This data describes a binding interaction between two proteins.

Sequence of chain B:
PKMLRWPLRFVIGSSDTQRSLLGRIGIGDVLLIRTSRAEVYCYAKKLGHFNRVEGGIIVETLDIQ

Sequence of chain A:
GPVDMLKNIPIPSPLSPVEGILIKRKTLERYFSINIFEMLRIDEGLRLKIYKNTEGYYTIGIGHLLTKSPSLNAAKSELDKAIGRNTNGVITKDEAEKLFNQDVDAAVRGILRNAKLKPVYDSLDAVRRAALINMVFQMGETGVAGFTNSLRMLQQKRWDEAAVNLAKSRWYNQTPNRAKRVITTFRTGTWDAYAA

Interface contacts:
Residue P2 in chain A contacts residue R56 in chain B (closest heavy-atom distance 3.9 Å).
Residue K24 in chain A contacts residue V34 in chain B (closest heavy-atom distance 4.9 Å).
Residue G20 in chain A interacts with residue R38 in chain B (closest heavy-atom distance 2.4 Å).
Residue L22 in chain A interacts with residue L25 in chain B (closest heavy-atom distance 4.0 Å).
Residue I23 in chain A contacts residue L36 in chain B (closest heavy-atom distance 3.6 Å).
Residue I21 in chain A interacts with residue L35 in chain B (closest heavy-atom distance 3.4 Å).
Residue I21 in chain A contacts residue V34 in chain B (closest heavy-atom distance 3.3 Å).
Residue E19 in chain A contacts residue L25 in chain B (closest heavy-atom distance 3.6 Å).
Residue I21 in chain A is in contact with residue R38 in chain B (closest heavy-atom distance 3.9 Å).
Residue L22 in chain A contacts residue L35 in chain B (closest heavy-atom distance 3.8 Å).
Residue L22 in chain A interacts with residue I29 in chain B (closest heavy-atom distance 4.1 Å).
Residue L15 in chain A interacts with residue L36 in chain B (closest heavy-atom distance 4.0 Å).
Residue L22 in chain A interacts with residue D33 in chain B (closest heavy-atom distance 3.3 Å).
Residue L22 in chain A contacts residue R28 in chain B (closest heavy-atom distance 4.3 Å).
Residue V18 in chain A contacts residue L25 in chain B (closest heavy-atom distance 3.9 Å).
Residue I21 in chain A interacts with residue L25 in chain B (closest heavy-atom distance 3.4 Å).
Residue G20 in chain A contacts residue L36 in chain B (closest heavy-atom distance 3.7 Å).
Residue K24 in chain A is in contact with residue I29 in chain B (closest heavy-atom distance 4.3 Å).
Residue K24 in chain A contacts residue R28 in chain B (closest heavy-atom distance 2.5 Å).
Residue I21 in chain A is in contact with residue T21 in chain B (closest heavy-atom distance 3.1 Å).
Residue K24 in chain A interacts with residue G30 in chain B (closest heavy-atom distance 4.0 Å).
Residue R25 in chain A interacts with residue D33 in chain B (closest heavy-atom distance 3.0 Å).
Residue V18 in chain A is in contact with residue R28 in chain B (closest heavy-atom distance 4.7 Å).
Residue R25 in chain A contacts residue I31 in chain B (closest heavy-atom distance 3.4 Å).
Residue K24 in chain A interacts with residue D33 in chain B (closest heavy-atom distance 2.5 Å).
Residue L22 in chain A interacts with residue L36 in chain B (closest heavy-atom distance 4.9 Å).
Residue I9 in chain A interacts with residue V34 in chain B (closest heavy-atom distance 4.0 Å).
Residue P2 in chain A contacts residue V57 in chain B (closest heavy-atom distance 4.8 Å).
Residue L28 in chain A interacts with residue V34 in chain B (closest heavy-atom distance 3.5 Å).
Residue L28 in chain A contacts residue G32 in chain B (closest heavy-atom distance 3.3 Å).
Residue I23 in chain A is in contact with residue D33 in chain B (closest heavy-atom distance 3.3 Å).
Residue L22 in chain A is in contact with residue V34 in chain B (closest heavy-atom distance 3.5 Å).
Residue K24 in chain A is in contact with residue G32 in chain B (closest heavy-atom distance 4.7 Å).
Residue P17 in chain A interacts with residue L36 in chain B (closest heavy-atom distance 3.8 Å).
Residue I21 in chain A contacts residue L36 in chain B (closest heavy-atom distance 2.8 Å).
Residue I21 in chain A interacts with residue D20 in chain B (closest heavy-atom distance 4.5 Å).
Residue P17 in chain A interacts with residue R38 in chain B (closest heavy-atom distance 4.8 Å).
Residue R25 in chain A is in contact with residue G32 in chain B (closest heavy-atom distance 3.4 Å).
Residue E19 in chain A is in contact with residue Q22 in chain B (closest heavy-atom distance 2.8 Å).
Residue L28 in chain A is in contact with residue D33 in chain B (closest heavy-atom distance 4.4 Å).
Residue I23 in chain A contacts residue G32 in chain B (closest heavy-atom distance 4.7 Å).
Residue I21 in chain A contacts residue S19 in chain B (closest heavy-atom distance 4.3 Å).
Residue I23 in chain A interacts with residue V34 in chain B (closest heavy-atom distance 2.7 Å).